The following describes two proteins that form a bound complex.

Sequence of protein 1:
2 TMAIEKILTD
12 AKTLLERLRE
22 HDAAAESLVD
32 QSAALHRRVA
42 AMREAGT

Contacts between the two chains:
Residue A26 in protein 1 interacts with residue L27 in protein 2 (closest heavy-atom distance 4.3 Å).
Residue D23 in protein 1 contacts residue R16 in protein 2 (closest heavy-atom distance 3.5 Å).
Residue R20 in protein 1 contacts residue E12 in protein 2 (closest heavy-atom distance 3.5 Å).
Residue L36 in protein 1 contacts residue T34 in protein 2 (closest heavy-atom distance 4.2 Å).
Residue A26 in protein 1 interacts with residue K23 in protein 2 (closest heavy-atom distance 3.9 Å).
Residue H37 in protein 1 contacts residue L30 in protein 2 (closest heavy-atom distance 4.8 Å).
Residue V40 in protein 1 interacts with residue A37 in protein 2 (closest heavy-atom distance 4.0 Å).
Residue K13 in protein 1 is in contact with residue Y9 in protein 2 (closest heavy-atom distance 3.9 Å).
Residue L16 in protein 1 is in contact with residue Y9 in protein 2 (closest heavy-atom distance 3.9 Å).
Residue A26 in protein 1 contacts residue L24 in protein 2 (closest heavy-atom distance 4.7 Å).
Residue S33 in protein 1 interacts with residue T34 in protein 2 (closest heavy-atom distance 4.4 Å).
Residue V40 in protein 1 is in contact with residue S38 in protein 2 (closest heavy-atom distance 3.8 Å).
Residue R44 in protein 1 is in contact with residue A37 in protein 2 (closest heavy-atom distance 3.5 Å).
Residue L19 in protein 1 contacts residue R16 in protein 2 (closest heavy-atom distance 4.0 Å).
Residue L19 in protein 1 contacts residue L20 in protein 2 (closest heavy-atom distance 4.3 Å).
Residue V30 in protein 1 interacts with residue L30 in protein 2 (closest heavy-atom distance 3.7 Å).
Residue V30 in protein 1 is in contact with residue T26 in protein 2 (closest heavy-atom distance 4.3 Å).
Residue A12 in protein 1 contacts residue L10 in protein 2 (closest heavy-atom distance 4.1 Å).
Residue L19 in protein 1 interacts with residue A13 in protein 2 (closest heavy-atom distance 3.7 Å).
Residue V30 in protein 1 contacts residue L27 in protein 2 (closest heavy-atom distance 4.2 Å).
Residue L16 in protein 1 interacts with residue A13 in protein 2 (closest heavy-atom distance 3.1 Å).
Residue I8 in protein 1 interacts with residue L6 in protein 2 (closest heavy-atom distance 4.1 Å).
Residue A41 in protein 1 is in contact with residue A37 in protein 2 (closest heavy-atom distance 4.9 Å).
Residue M43 in protein 1 interacts with residue S41 in protein 2 (closest heavy-atom distance 4.4 Å).
Residue H37 in protein 1 contacts residue I33 in protein 2 (closest heavy-atom distance 3.8 Å).
Residue A34 in protein 1 interacts with residue L30 in protein 2 (closest heavy-atom distance 4.0 Å).
Residue S33 in protein 1 interacts with residue L27 in protein 2 (closest heavy-atom distance 3.6 Å).
Residue I5 in protein 1 contacts residue T2 in protein 2 (closest heavy-atom distance 4.4 Å).
Residue D23 in protein 1 contacts residue L20 in protein 2 (closest heavy-atom distance 3.2 Å).
Residue H22 in protein 1 is in contact with residue L20 in protein 2 (closest heavy-atom distance 4.2 Å).
Residue R44 in protein 1 is in contact with residue T40 in protein 2 (closest heavy-atom distance 3.5 Å).
Residue S33 in protein 1 contacts residue L30 in protein 2 (closest heavy-atom distance 3.1 Å).
Residue R20 in protein 1 contacts residue R16 in protein 2 (closest heavy-atom distance 4.1 Å).
Residue L19 in protein 1 is in contact with residue E17 in protein 2 (closest heavy-atom distance 4.1 Å).
Residue D23 in protein 1 contacts residue M19 in protein 2 (closest heavy-atom distance 3.4 Å).
Residue R44 in protein 1 interacts with residue S41 in protein 2 (closest heavy-atom distance 3.5 Å).
Residue L16 in protein 1 is in contact with residue R16 in protein 2 (closest heavy-atom distance 4.7 Å).
Residue L16 in protein 1 contacts residue E12 in protein 2 (closest heavy-atom distance 2.8 Å).
Residue D23 in protein 1 is in contact with residue K23 in protein 2 (closest heavy-atom distance 2.7 Å).
Residue A12 in protein 1 contacts residue L6 in protein 2 (closest heavy-atom distance 4.8 Å).
Residue V30 in protein 1 is in contact with residue K23 in protein 2 (closest heavy-atom distance 3.9 Å).
Residue V40 in protein 1 interacts with residue T34 in protein 2 (closest heavy-atom distance 3.8 Å).
Residue H37 in protein 1 interacts with residue A37 in protein 2 (closest heavy-atom distance 4.8 Å).
Residue L15 in protein 1 is in contact with residue A13 in protein 2 (closest heavy-atom distance 4.9 Å).
Residue A26 in protein 1 contacts residue L20 in protein 2 (closest heavy-atom distance 4.2 Å).
Residue S33 in protein 1 is in contact with residue L31 in protein 2 (closest heavy-atom distance 4.3 Å).
Residue L29 in protein 1 is in contact with residue L27 in protein 2 (closest heavy-atom distance 3.7 Å).
Residue L9 in protein 1 contacts residue Y9 in protein 2 (closest heavy-atom distance 4.3 Å).
Residue H37 in protein 1 is in contact with residue T34 in protein 2 (closest heavy-atom distance 3.3 Å).
Residue E27 in protein 1 contacts residue K23 in protein 2 (closest heavy-atom distance 3.4 Å).
Residue A12 in protein 1 contacts residue Y9 in protein 2 (closest heavy-atom distance 4.2 Å).

Sequence of protein 2:
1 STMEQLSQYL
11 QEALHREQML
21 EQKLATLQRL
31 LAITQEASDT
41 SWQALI